Sequence of the first protein:
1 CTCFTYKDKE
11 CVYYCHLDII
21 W

These two protein chains interact to form a complex.

Interface contacts:
Residue L194 in the second protein interacts with residue C1 in the first protein (closest heavy-atom distance 3.4 Å).
Residue K99 in the second protein is in contact with residue H16 in the first protein (closest heavy-atom distance 3.0 Å).
Residue I463 in the second protein is in contact with residue I19 in the first protein (closest heavy-atom distance 3.6 Å).
Residue L456 in the second protein contacts residue Y14 in the first protein (closest heavy-atom distance 3.5 Å).
Residue Y460 in the second protein interacts with residue L17 in the first protein (closest heavy-atom distance 2.7 Å).
Residue W427 in the second protein interacts with residue W21 in the first protein (closest heavy-atom distance 3.6 Å).
Residue P25 in the second protein interacts with residue K7 in the first protein (closest heavy-atom distance 3.7 Å).
Residue Q119 in the second protein is in contact with residue I20 in the first protein (closest heavy-atom distance 3.0 Å).
Residue Q443 in the second protein contacts residue D8 in the first protein (closest heavy-atom distance 3.3 Å).
Residue D184 in the second protein is in contact with residue K9 in the first protein (closest heavy-atom distance 2.7 Å).
Residue N96 in the second protein contacts residue I20 in the first protein (closest heavy-atom distance 2.7 Å).
Residue N96 in the second protein is in contact with residue I19 in the first protein (closest heavy-atom distance 3.2 Å).
Residue Y185 in the second protein is in contact with residue K9 in the first protein (closest heavy-atom distance 3.6 Å).
Residue I32 in the second protein is in contact with residue Y13 in the first protein (closest heavy-atom distance 3.7 Å).
Residue D459 in the second protein contacts residue I19 in the first protein (closest heavy-atom distance 3.6 Å).
Residue M183 in the second protein interacts with residue K9 in the first protein (closest heavy-atom distance 3.6 Å).
Residue P27 in the second protein contacts residue E10 in the first protein (closest heavy-atom distance 3.5 Å).
Residue Q443 in the second protein is in contact with residue F4 in the first protein (closest heavy-atom distance 3.4 Å).
Residue R448 in the second protein contacts residue E10 in the first protein (closest heavy-atom distance 3.3 Å).
Residue L456 in the second protein contacts residue D18 in the first protein (closest heavy-atom distance 3.5 Å).
Residue K120 in the second protein interacts with residue W21 in the first protein (closest heavy-atom distance 2.6 Å).
Residue L195 in the second protein contacts residue T2 in the first protein (closest heavy-atom distance 2.9 Å).
Residue I192 in the second protein is in contact with residue V12 in the first protein (closest heavy-atom distance 3.6 Å).
Residue R434 in the second protein interacts with residue W21 in the first protein (closest heavy-atom distance 3.0 Å).
Residue M183 in the second protein interacts with residue V12 in the first protein (closest heavy-atom distance 3.6 Å).
Residue Q119 in the second protein is in contact with residue W21 in the first protein (closest heavy-atom distance 3.4 Å).
Residue R434 in the second protein is in contact with residue Y14 in the first protein (closest heavy-atom distance 3.5 Å).
Residue H196 in the second protein contacts residue Y6 in the first protein (closest heavy-atom distance 3.3 Å).
Residue Y460 in the second protein contacts residue I19 in the first protein (closest heavy-atom distance 3.6 Å).
Residue L452 in the second protein contacts residue Y14 in the first protein (closest heavy-atom distance 3.7 Å).
Residue P197 in the second protein is in contact with residue Y6 in the first protein (closest heavy-atom distance 3.0 Å).
Residue Y460 in the second protein is in contact with residue D18 in the first protein (closest heavy-atom distance 3.4 Å).
Residue Y185 in the second protein is in contact with residue E10 in the first protein (closest heavy-atom distance 2.5 Å).
Residue L190 in the second protein contacts residue Y13 in the first protein (closest heavy-atom distance 3.5 Å).
Residue L430 in the second protein interacts with residue I19 in the first protein (closest heavy-atom distance 3.6 Å).
Residue C28 in the second protein contacts residue E10 in the first protein (closest heavy-atom distance 3.0 Å).
Residue R434 in the second protein contacts residue D18 in the first protein (closest heavy-atom distance 2.9 Å).
Residue E174 in the second protein is in contact with residue W21 in the first protein (closest heavy-atom distance 3.5 Å).
Residue K186 in the second protein is in contact with residue E10 in the first protein (closest heavy-atom distance 2.6 Å).
Residue K211 in the second protein contacts residue W21 in the first protein (closest heavy-atom distance 2.8 Å).
Residue L430 in the second protein contacts residue W21 in the first protein (closest heavy-atom distance 3.6 Å).
Residue E103 in the second protein is in contact with residue H16 in the first protein (closest heavy-atom distance 3.1 Å).
Residue D459 in the second protein contacts residue D18 in the first protein (closest heavy-atom distance 2.5 Å).
Residue R448 in the second protein interacts with residue D8 in the first protein (closest heavy-atom distance 3.0 Å).
Residue L194 in the second protein interacts with residue C15 in the first protein (closest heavy-atom distance 3.7 Å).
Residue R434 in the second protein contacts residue C1 in the first protein (closest heavy-atom distance 3.6 Å).
Residue I192 in the second protein contacts residue H16 in the first protein (closest heavy-atom distance 3.6 Å).
Residue D459 in the second protein contacts residue Y14 in the first protein (closest heavy-atom distance 2.8 Å).
Residue L195 in the second protein interacts with residue C1 in the first protein (closest heavy-atom distance 3.1 Å).
Residue P197 in the second protein is in contact with residue C3 in the first protein (closest heavy-atom distance 3.3 Å).
Residue C449 in the second protein interacts with residue E10 in the first protein (closest heavy-atom distance 3.5 Å).
Residue I32 in the second protein interacts with residue E10 in the first protein (closest heavy-atom distance 3.1 Å).
Residue Y441 in the second protein interacts with residue C11 in the first protein (closest heavy-atom distance 3.5 Å).
Residue K99 in the second protein interacts with residue C15 in the first protein (closest heavy-atom distance 3.3 Å).
Residue K437 in the second protein interacts with residue T2 in the first protein (closest heavy-atom distance 3.5 Å).
Residue K99 in the second protein contacts residue I20 in the first protein (closest heavy-atom distance 3.5 Å).
Residue V198 in the second protein interacts with residue Y6 in the first protein (closest heavy-atom distance 3.5 Å).
Residue Y441 in the second protein contacts residue D8 in the first protein (closest heavy-atom distance 2.5 Å).
Residue K99 in the second protein interacts with residue D18 in the first protein (closest heavy-atom distance 2.7 Å).
Residue I181 in the second protein is in contact with residue Y6 in the first protein (closest heavy-atom distance 3.4 Å).

Sequence of the second protein:
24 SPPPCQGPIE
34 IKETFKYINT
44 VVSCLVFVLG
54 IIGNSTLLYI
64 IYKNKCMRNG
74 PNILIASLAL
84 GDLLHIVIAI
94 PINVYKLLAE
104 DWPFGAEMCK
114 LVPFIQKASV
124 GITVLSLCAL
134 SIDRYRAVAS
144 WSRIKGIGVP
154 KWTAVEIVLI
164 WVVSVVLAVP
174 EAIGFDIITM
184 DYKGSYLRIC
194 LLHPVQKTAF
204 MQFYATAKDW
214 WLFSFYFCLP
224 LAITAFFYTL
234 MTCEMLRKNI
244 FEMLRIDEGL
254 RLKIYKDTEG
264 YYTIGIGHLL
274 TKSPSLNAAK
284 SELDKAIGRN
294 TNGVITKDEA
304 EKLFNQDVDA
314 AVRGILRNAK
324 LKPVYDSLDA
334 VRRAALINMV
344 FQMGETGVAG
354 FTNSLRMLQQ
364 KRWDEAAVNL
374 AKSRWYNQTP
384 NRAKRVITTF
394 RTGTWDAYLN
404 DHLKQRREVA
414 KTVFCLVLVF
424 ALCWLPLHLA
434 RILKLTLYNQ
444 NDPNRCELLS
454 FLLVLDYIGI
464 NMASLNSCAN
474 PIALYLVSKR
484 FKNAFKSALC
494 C